Contacts between the two chains:
Residue K36 in chain B is in contact with residue A22 in chain A (closest heavy-atom distance 4.5 Å).
Residue L32 in chain B contacts residue E24 in chain A (closest heavy-atom distance 3.9 Å).
Residue K36 in chain B contacts residue T23 in chain A (closest heavy-atom distance 2.5 Å).
Residue L32 in chain B interacts with residue L10 in chain A (closest heavy-atom distance 3.5 Å).
Residue L32 in chain B is in contact with residue T23 in chain A (closest heavy-atom distance 4.0 Å).
Residue N33 in chain B contacts residue K25 in chain A (closest heavy-atom distance 3.6 Å).
Residue L32 in chain B interacts with residue K25 in chain A (closest heavy-atom distance 3.7 Å).
Residue W34 in chain B is in contact with residue T23 in chain A (closest heavy-atom distance 4.9 Å).

The following describes two proteins that form a bound complex.

Sequence of chain B:
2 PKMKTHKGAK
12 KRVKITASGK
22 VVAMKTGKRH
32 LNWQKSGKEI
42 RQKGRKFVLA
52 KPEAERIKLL

Sequence of chain A:
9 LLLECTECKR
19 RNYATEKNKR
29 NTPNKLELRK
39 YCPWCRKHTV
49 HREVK